Sequence of chain B:
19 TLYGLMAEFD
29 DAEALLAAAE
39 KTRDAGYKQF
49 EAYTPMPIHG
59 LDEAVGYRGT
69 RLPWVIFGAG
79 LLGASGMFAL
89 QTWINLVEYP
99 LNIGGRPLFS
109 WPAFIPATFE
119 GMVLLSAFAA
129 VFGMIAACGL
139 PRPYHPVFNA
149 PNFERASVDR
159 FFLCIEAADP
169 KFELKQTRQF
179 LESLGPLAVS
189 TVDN

Interface contacts:
Residue M310 in chain A interacts with residue L79 in chain B (closest heavy-atom distance 3.9 Å).
Residue W274 in chain A interacts with residue S108 in chain B (closest heavy-atom distance 3.4 Å).
Residue F267 in chain A contacts residue I113 in chain B (closest heavy-atom distance 3.5 Å).
Residue L271 in chain A interacts with residue A111 in chain B (closest heavy-atom distance 3.4 Å).
Residue W274 in chain A interacts with residue R104 in chain B (closest heavy-atom distance 4.0 Å).
Residue F267 in chain A interacts with residue W109 in chain B (closest heavy-atom distance 3.8 Å).
Residue F309 in chain A interacts with residue M120 in chain B (closest heavy-atom distance 4.6 Å).
Residue G276 in chain A contacts residue R104 in chain B (closest heavy-atom distance 4.0 Å).
Residue S275 in chain A is in contact with residue R104 in chain B (closest heavy-atom distance 2.3 Å).
Residue Y270 in chain A contacts residue W109 in chain B (closest heavy-atom distance 3.5 Å).
Residue F267 in chain A is in contact with residue A111 in chain B (closest heavy-atom distance 4.4 Å).
Residue L271 in chain A contacts residue P110 in chain B (closest heavy-atom distance 3.7 Å).
Residue L313 in chain A interacts with residue F75 in chain B (closest heavy-atom distance 3.9 Å).
Residue I301 in chain A interacts with residue W109 in chain B (closest heavy-atom distance 3.5 Å).
Residue F267 in chain A contacts residue P114 in chain B (closest heavy-atom distance 4.0 Å).
Residue F267 in chain A contacts residue P110 in chain B (closest heavy-atom distance 3.8 Å).
Residue N277 in chain A is in contact with residue R104 in chain B (closest heavy-atom distance 3.6 Å).
Residue Y270 in chain A interacts with residue P110 in chain B (closest heavy-atom distance 3.6 Å).
Residue W274 in chain A interacts with residue A111 in chain B (closest heavy-atom distance 3.6 Å).
Residue L271 in chain A contacts residue P114 in chain B (closest heavy-atom distance 3.6 Å).
Residue M310 in chain A interacts with residue F75 in chain B (closest heavy-atom distance 3.6 Å).
Residue W274 in chain A is in contact with residue P110 in chain B (closest heavy-atom distance 4.0 Å).
Residue W274 in chain A contacts residue P105 in chain B (closest heavy-atom distance 4.1 Å).

This data describes a binding interaction between two proteins.

Sequence of chain A:
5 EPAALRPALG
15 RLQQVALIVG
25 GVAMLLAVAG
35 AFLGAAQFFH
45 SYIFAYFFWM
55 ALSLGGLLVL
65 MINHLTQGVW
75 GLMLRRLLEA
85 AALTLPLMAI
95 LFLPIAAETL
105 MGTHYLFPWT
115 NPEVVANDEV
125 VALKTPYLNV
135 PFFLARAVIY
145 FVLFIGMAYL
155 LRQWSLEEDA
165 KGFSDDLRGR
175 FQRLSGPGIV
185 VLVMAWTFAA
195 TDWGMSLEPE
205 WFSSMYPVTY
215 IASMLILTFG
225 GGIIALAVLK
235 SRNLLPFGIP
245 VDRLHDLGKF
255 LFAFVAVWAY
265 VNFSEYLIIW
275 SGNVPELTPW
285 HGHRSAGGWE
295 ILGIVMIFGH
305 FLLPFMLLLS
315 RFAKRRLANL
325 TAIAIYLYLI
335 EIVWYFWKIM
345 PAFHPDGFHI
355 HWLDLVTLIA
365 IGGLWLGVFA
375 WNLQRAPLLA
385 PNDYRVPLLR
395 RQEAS